Sequence of chain B:
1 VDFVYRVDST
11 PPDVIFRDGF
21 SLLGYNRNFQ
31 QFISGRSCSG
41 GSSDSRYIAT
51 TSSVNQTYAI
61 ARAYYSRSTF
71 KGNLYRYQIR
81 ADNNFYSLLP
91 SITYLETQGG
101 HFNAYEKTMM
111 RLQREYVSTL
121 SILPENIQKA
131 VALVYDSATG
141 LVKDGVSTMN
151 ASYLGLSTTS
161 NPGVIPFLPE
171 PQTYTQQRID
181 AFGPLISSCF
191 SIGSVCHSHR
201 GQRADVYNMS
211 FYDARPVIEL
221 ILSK

These two protein chains interact to form a complex.

Sequence of chain A:
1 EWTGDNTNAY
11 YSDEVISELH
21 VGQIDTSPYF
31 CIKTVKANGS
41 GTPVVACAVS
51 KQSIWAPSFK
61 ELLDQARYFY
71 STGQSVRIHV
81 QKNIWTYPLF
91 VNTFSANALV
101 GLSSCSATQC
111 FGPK

Contacts between the two chains:
Residue Y174 in chain B contacts residue Q74 in chain A (closest heavy-atom distance 3.6 Å).
Residue Y174 in chain B is in contact with residue T72 in chain A (closest heavy-atom distance 3.6 Å).
Residue L222 in chain B is in contact with residue S71 in chain A (closest heavy-atom distance 4.1 Å).
Residue Y105 in chain B is in contact with residue Y68 in chain A (closest heavy-atom distance 3.8 Å).
Residue Y174 in chain B contacts residue G73 in chain A (closest heavy-atom distance 4.2 Å).
Residue E219 in chain B is in contact with residue Y68 in chain A (closest heavy-atom distance 3.8 Å).
Residue Y105 in chain B is in contact with residue S71 in chain A (closest heavy-atom distance 4.0 Å).
Residue E219 in chain B contacts residue S71 in chain A (closest heavy-atom distance 4.5 Å).
Residue N103 in chain B is in contact with residue S71 in chain A (closest heavy-atom distance 3.1 Å).
Residue N103 in chain B is in contact with residue T72 in chain A (closest heavy-atom distance 3.9 Å).
Residue Q176 in chain B interacts with residue T72 in chain A (closest heavy-atom distance 3.3 Å).
Residue Q176 in chain B contacts residue Q74 in chain A (closest heavy-atom distance 4.6 Å).
Residue Y105 in chain B interacts with residue T72 in chain A (closest heavy-atom distance 3.9 Å).
Residue A104 in chain B is in contact with residue S71 in chain A (closest heavy-atom distance 3.0 Å).